Sequence of the second protein:
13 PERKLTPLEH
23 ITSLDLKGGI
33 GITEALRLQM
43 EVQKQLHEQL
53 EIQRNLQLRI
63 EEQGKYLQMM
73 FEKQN

Interface contacts:
Residue E64 in the second protein is in contact with residue L40 in the first protein (closest heavy-atom distance 3.6 Å).
Residue I23 in the second protein is in contact with residue E64 in the first protein (closest heavy-atom distance 2.9 Å).
Residue L28 in the second protein is in contact with residue Y68 in the first protein (closest heavy-atom distance 3.6 Å).
Residue L17 in the second protein is in contact with residue L60 in the first protein (closest heavy-atom distance 3.8 Å).
Residue Q55 in the second protein interacts with residue Q51 in the first protein (closest heavy-atom distance 2.9 Å).
Residue M71 in the second protein interacts with residue G31 in the first protein (closest heavy-atom distance 3.7 Å).
Residue E21 in the second protein contacts residue E64 in the first protein (closest heavy-atom distance 3.8 Å).
Residue Q47 in the second protein contacts residue R61 in the first protein (closest heavy-atom distance 3.8 Å).
Residue Q51 in the second protein interacts with residue I54 in the first protein (closest heavy-atom distance 3.6 Å).
Residue I54 in the second protein is in contact with residue E50 in the first protein (closest heavy-atom distance 3.3 Å).
Residue P13 in the second protein interacts with residue L60 in the first protein (closest heavy-atom distance 3.8 Å).
Residue R15 in the second protein is in contact with residue N57 in the first protein (closest heavy-atom distance 2.9 Å).
Residue R61 in the second protein is in contact with residue V44 in the first protein (closest heavy-atom distance 3.8 Å).
Residue P13 in the second protein contacts residue R56 in the first protein (closest heavy-atom distance 3.0 Å).
Residue E50 in the second protein interacts with residue I54 in the first protein (closest heavy-atom distance 3.7 Å).
Residue R61 in the second protein is in contact with residue Q47 in the first protein (closest heavy-atom distance 3.1 Å).
Residue E64 in the second protein interacts with residue I32 in the first protein (closest heavy-atom distance 4.0 Å).
Residue Q65 in the second protein interacts with residue L40 in the first protein (closest heavy-atom distance 4.0 Å).
Residue I23 in the second protein is in contact with residue M71 in the first protein (closest heavy-atom distance 3.5 Å).
Residue Q51 in the second protein is in contact with residue Q51 in the first protein (closest heavy-atom distance 3.0 Å).
Residue G33 in the second protein contacts residue Y68 in the first protein (closest heavy-atom distance 3.5 Å).
Residue L48 in the second protein is in contact with residue L58 in the first protein (closest heavy-atom distance 3.8 Å).
Residue Q47 in the second protein contacts residue L58 in the first protein (closest heavy-atom distance 3.3 Å).
Residue Y68 in the second protein contacts residue G33 in the first protein (closest heavy-atom distance 3.6 Å).
Residue E43 in the second protein interacts with residue R61 in the first protein (closest heavy-atom distance 2.8 Å).
Residue Q65 in the second protein contacts residue Q41 in the first protein (closest heavy-atom distance 3.1 Å).
Residue Q65 in the second protein is in contact with residue A37 in the first protein (closest heavy-atom distance 3.3 Å).
Residue Y68 in the second protein is in contact with residue I32 in the first protein (closest heavy-atom distance 3.2 Å).
Residue L58 in the second protein contacts residue Q47 in the first protein (closest heavy-atom distance 3.9 Å).
Residue L58 in the second protein interacts with residue V44 in the first protein (closest heavy-atom distance 3.5 Å).
Residue R61 in the second protein interacts with residue E43 in the first protein (closest heavy-atom distance 2.6 Å).
Residue E14 in the second protein interacts with residue N57 in the first protein (closest heavy-atom distance 3.1 Å).
Residue S25 in the second protein contacts residue M71 in the first protein (closest heavy-atom distance 4.0 Å).
Residue L58 in the second protein contacts residue Q51 in the first protein (closest heavy-atom distance 3.7 Å).
Residue A37 in the second protein is in contact with residue Y68 in the first protein (closest heavy-atom distance 3.8 Å).
Residue R15 in the second protein is in contact with residue R61 in the first protein (closest heavy-atom distance 3.7 Å).
Residue I62 in the second protein contacts residue V44 in the first protein (closest heavy-atom distance 3.6 Å).
Residue I34 in the second protein interacts with residue Y68 in the first protein (closest heavy-atom distance 3.5 Å).
Residue V44 in the second protein interacts with residue R61 in the first protein (closest heavy-atom distance 3.7 Å).
Residue I54 in the second protein contacts residue Q51 in the first protein (closest heavy-atom distance 3.5 Å).
Residue Q47 in the second protein contacts residue N57 in the first protein (closest heavy-atom distance 3.6 Å).
Residue L40 in the second protein contacts residue E64 in the first protein (closest heavy-atom distance 3.9 Å).
Residue Q51 in the second protein interacts with residue Q55 in the first protein (closest heavy-atom distance 2.7 Å).
Residue A37 in the second protein contacts residue Q65 in the first protein (closest heavy-atom distance 3.3 Å).
Residue L28 in the second protein is in contact with residue M71 in the first protein (closest heavy-atom distance 3.6 Å).
Residue L17 in the second protein interacts with residue R61 in the first protein (closest heavy-atom distance 3.6 Å).
Residue E14 in the second protein interacts with residue E53 in the first protein (closest heavy-atom distance 3.1 Å).
Residue Y68 in the second protein is in contact with residue I34 in the first protein (closest heavy-atom distance 3.4 Å).
Residue R15 in the second protein is in contact with residue L60 in the first protein (closest heavy-atom distance 3.7 Å).
Residue Q41 in the second protein contacts residue Q65 in the first protein (closest heavy-atom distance 3.0 Å).
Residue E21 in the second protein contacts residue R61 in the first protein (closest heavy-atom distance 3.3 Å).
Residue L40 in the second protein interacts with residue Q65 in the first protein (closest heavy-atom distance 3.7 Å).
Residue L58 in the second protein interacts with residue L48 in the first protein (closest heavy-atom distance 3.6 Å).
Residue I54 in the second protein interacts with residue Q47 in the first protein (closest heavy-atom distance 3.9 Å).
Residue L17 in the second protein interacts with residue E64 in the first protein (closest heavy-atom distance 3.3 Å).
Residue V44 in the second protein interacts with residue I62 in the first protein (closest heavy-atom distance 3.7 Å).
Residue H22 in the second protein interacts with residue E64 in the first protein (closest heavy-atom distance 3.3 Å).
Residue L40 in the second protein interacts with residue R61 in the first protein (closest heavy-atom distance 3.7 Å).
Residue N57 in the second protein is in contact with residue Q47 in the first protein (closest heavy-atom distance 3.3 Å).
Residue I23 in the second protein is in contact with residue Y68 in the first protein (closest heavy-atom distance 3.7 Å).

Sequence of the first protein:
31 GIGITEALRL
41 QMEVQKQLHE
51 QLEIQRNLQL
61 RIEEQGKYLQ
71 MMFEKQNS

The following describes two proteins that form a bound complex.